These two protein chains interact to form a complex.

Sequence of the first protein:
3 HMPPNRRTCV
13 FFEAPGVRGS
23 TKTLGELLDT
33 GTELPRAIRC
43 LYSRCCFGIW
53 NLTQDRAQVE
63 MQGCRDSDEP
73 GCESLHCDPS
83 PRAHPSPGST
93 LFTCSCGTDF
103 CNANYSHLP

Residue-level contacts at the interface:
Residue S22 in the first protein contacts residue L84 in the second protein (closest heavy-atom distance 4.0 Å).
Residue R84 in the first protein contacts residue V26 in the second protein (closest heavy-atom distance 2.4 Å).
Residue E71 in the first protein interacts with residue Y32 in the second protein (closest heavy-atom distance 3.2 Å).
Residue R20 in the first protein is in contact with residue A95 in the second protein (closest heavy-atom distance 2.8 Å).
Residue T23 in the first protein is in contact with residue L84 in the second protein (closest heavy-atom distance 3.7 Å).
Residue E62 in the first protein interacts with residue I93 in the second protein (closest heavy-atom distance 3.7 Å).
Residue E71 in the first protein interacts with residue Q33 in the second protein (closest heavy-atom distance 2.9 Å).
Residue S22 in the first protein contacts residue A95 in the second protein (closest heavy-atom distance 3.8 Å).
Residue V19 in the first protein is in contact with residue I93 in the second protein (closest heavy-atom distance 3.6 Å).
Residue P72 in the first protein interacts with residue T31 in the second protein (closest heavy-atom distance 3.5 Å).
Residue A85 in the first protein is in contact with residue L27 in the second protein (closest heavy-atom distance 3.5 Å).
Residue R20 in the first protein contacts residue R92 in the second protein (closest heavy-atom distance 3.3 Å).
Residue P87 in the first protein interacts with residue E91 in the second protein (closest heavy-atom distance 4.1 Å).
Residue R84 in the first protein contacts residue L27 in the second protein (closest heavy-atom distance 3.7 Å).
Residue T25 in the first protein interacts with residue L84 in the second protein (closest heavy-atom distance 4.2 Å).
Residue R67 in the first protein is in contact with residue I28 in the second protein (closest heavy-atom distance 3.7 Å).
Residue D68 in the first protein contacts residue L84 in the second protein (closest heavy-atom distance 3.2 Å).
Residue S88 in the first protein interacts with residue E91 in the second protein (closest heavy-atom distance 4.1 Å).
Residue G18 in the first protein is in contact with residue I93 in the second protein (closest heavy-atom distance 4.1 Å).
Residue G18 in the first protein interacts with residue R92 in the second protein (closest heavy-atom distance 3.6 Å).
Residue F49 in the first protein is in contact with residue I86 in the second protein (closest heavy-atom distance 3.6 Å).
Residue M63 in the first protein is in contact with residue I93 in the second protein (closest heavy-atom distance 3.9 Å).
Residue G21 in the first protein interacts with residue A95 in the second protein (closest heavy-atom distance 3.5 Å).
Residue P72 in the first protein interacts with residue Y32 in the second protein (closest heavy-atom distance 4.8 Å).
Residue T95 in the first protein interacts with residue E30 in the second protein (closest heavy-atom distance 4.3 Å).
Residue R84 in the first protein interacts with residue R24 in the second protein (closest heavy-atom distance 4.6 Å).
Residue P72 in the first protein interacts with residue E30 in the second protein (closest heavy-atom distance 4.7 Å).
Residue T95 in the first protein interacts with residue L27 in the second protein (closest heavy-atom distance 4.0 Å).
Residue R67 in the first protein interacts with residue P29 in the second protein (closest heavy-atom distance 3.3 Å).
Residue R84 in the first protein is in contact with residue R21 in the second protein (closest heavy-atom distance 3.5 Å).
Residue S97 in the first protein contacts residue I28 in the second protein (closest heavy-atom distance 4.7 Å).
Residue I51 in the first protein contacts residue I93 in the second protein (closest heavy-atom distance 4.1 Å).
Residue F49 in the first protein interacts with residue I28 in the second protein (closest heavy-atom distance 3.4 Å).
Residue R84 in the first protein is in contact with residue P29 in the second protein (closest heavy-atom distance 4.7 Å).
Residue M63 in the first protein interacts with residue I86 in the second protein (closest heavy-atom distance 4.0 Å).
Residue R20 in the first protein interacts with residue S94 in the second protein (closest heavy-atom distance 3.2 Å).
Residue R84 in the first protein is in contact with residue E30 in the second protein (closest heavy-atom distance 3.7 Å).
Residue R20 in the first protein contacts residue I93 in the second protein (closest heavy-atom distance 2.8 Å).
Residue E71 in the first protein is in contact with residue T31 in the second protein (closest heavy-atom distance 3.4 Å).
Residue L26 in the first protein interacts with residue L84 in the second protein (closest heavy-atom distance 3.7 Å).
Residue I51 in the first protein is in contact with residue I28 in the second protein (closest heavy-atom distance 4.1 Å).
Residue S82 in the first protein is in contact with residue E30 in the second protein (closest heavy-atom distance 4.3 Å).
Residue R84 in the first protein interacts with residue E23 in the second protein (closest heavy-atom distance 4.3 Å).
Residue T23 in the first protein is in contact with residue A95 in the second protein (closest heavy-atom distance 4.2 Å).
Residue T95 in the first protein contacts residue I28 in the second protein (closest heavy-atom distance 4.3 Å).
Residue R67 in the first protein interacts with residue T31 in the second protein (closest heavy-atom distance 4.7 Å).
Residue T23 in the first protein contacts residue I86 in the second protein (closest heavy-atom distance 4.1 Å).
Residue I51 in the first protein is in contact with residue I86 in the second protein (closest heavy-atom distance 3.8 Å).
Residue R84 in the first protein is in contact with residue L20 in the second protein (closest heavy-atom distance 3.7 Å).
Residue S69 in the first protein is in contact with residue K83 in the second protein (closest heavy-atom distance 2.6 Å).
Residue P87 in the first protein is in contact with residue E90 in the second protein (closest heavy-atom distance 4.8 Å).
Residue L93 in the first protein contacts residue I93 in the second protein (closest heavy-atom distance 3.9 Å).
Residue E71 in the first protein contacts residue K83 in the second protein (closest heavy-atom distance 3.5 Å).
Residue L93 in the first protein is in contact with residue L27 in the second protein (closest heavy-atom distance 3.8 Å).
Residue P87 in the first protein contacts residue L88 in the second protein (closest heavy-atom distance 3.6 Å).
Residue D68 in the first protein contacts residue K83 in the second protein (closest heavy-atom distance 2.9 Å).
Residue A85 in the first protein is in contact with residue L88 in the second protein (closest heavy-atom distance 4.0 Å).
Residue L93 in the first protein is in contact with residue L88 in the second protein (closest heavy-atom distance 4.0 Å).
Residue I51 in the first protein is in contact with residue L27 in the second protein (closest heavy-atom distance 4.1 Å).
Residue M63 in the first protein interacts with residue A95 in the second protein (closest heavy-atom distance 4.3 Å).

Sequence of the second protein:
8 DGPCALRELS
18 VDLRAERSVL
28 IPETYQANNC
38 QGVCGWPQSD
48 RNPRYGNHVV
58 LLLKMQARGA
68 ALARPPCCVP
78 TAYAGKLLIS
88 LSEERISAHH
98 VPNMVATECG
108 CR